Sequence of the first protein:
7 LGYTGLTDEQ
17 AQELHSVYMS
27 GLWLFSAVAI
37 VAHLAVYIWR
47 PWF

Residue-level contacts at the interface:
Residue M25 in the first protein is in contact with residue A24 in the second protein (closest heavy-atom distance 4.2 Å).
Residue W48 in the first protein is in contact with residue F10 in the second protein (closest heavy-atom distance 4.1 Å).
Residue S22 in the first protein contacts residue A24 in the second protein (closest heavy-atom distance 3.4 Å).
Residue I44 in the first protein contacts residue Y3 in the second protein (closest heavy-atom distance 3.7 Å).
Residue L40 in the first protein contacts residue I7 in the second protein (closest heavy-atom distance 3.9 Å).
Residue I36 in the first protein contacts residue F10 in the second protein (closest heavy-atom distance 3.7 Å).
Residue S22 in the first protein contacts residue Q27 in the second protein (closest heavy-atom distance 4.3 Å).
Residue Y43 in the first protein contacts residue F10 in the second protein (closest heavy-atom distance 3.6 Å).
Residue L40 in the first protein interacts with residue F10 in the second protein (closest heavy-atom distance 3.8 Å).
Residue W29 in the first protein is in contact with residue G20 in the second protein (closest heavy-atom distance 3.3 Å).
Residue I36 in the first protein is in contact with residue L14 in the second protein (closest heavy-atom distance 4.3 Å).
Residue L30 in the first protein interacts with residue F21 in the second protein (closest heavy-atom distance 4.2 Å).
Residue W29 in the first protein interacts with residue A24 in the second protein (closest heavy-atom distance 4.6 Å).
Residue E19 in the first protein interacts with residue A28 in the second protein (closest heavy-atom distance 4.4 Å).
Residue S26 in the first protein is in contact with residue E25 in the second protein (closest heavy-atom distance 4.0 Å).
Residue I36 in the first protein interacts with residue C17 in the second protein (closest heavy-atom distance 3.5 Å).
Residue P47 in the first protein contacts residue Y3 in the second protein (closest heavy-atom distance 3.9 Å).
Residue H39 in the first protein is in contact with residue F10 in the second protein (closest heavy-atom distance 3.9 Å).
Residue V37 in the first protein contacts residue L14 in the second protein (closest heavy-atom distance 4.4 Å).
Residue Q18 in the first protein contacts residue Q27 in the second protein (closest heavy-atom distance 4.8 Å).
Residue S26 in the first protein interacts with residue F21 in the second protein (closest heavy-atom distance 3.2 Å).
Residue S32 in the first protein is in contact with residue C17 in the second protein (closest heavy-atom distance 3.7 Å).
Residue W29 in the first protein contacts residue C17 in the second protein (closest heavy-atom distance 3.8 Å).
Residue W29 in the first protein is in contact with residue F21 in the second protein (closest heavy-atom distance 3.6 Å).
Residue A33 in the first protein is in contact with residue C17 in the second protein (closest heavy-atom distance 3.9 Å).
Residue I44 in the first protein is in contact with residue I7 in the second protein (closest heavy-atom distance 3.9 Å).
Residue L40 in the first protein contacts residue L11 in the second protein (closest heavy-atom distance 4.7 Å).
Residue Y43 in the first protein contacts residue Y3 in the second protein (closest heavy-atom distance 3.0 Å).
Residue Q18 in the first protein interacts with residue A28 in the second protein (closest heavy-atom distance 3.7 Å).
Residue Y43 in the first protein interacts with residue G6 in the second protein (closest heavy-atom distance 4.5 Å).
Residue A33 in the first protein interacts with residue L14 in the second protein (closest heavy-atom distance 3.8 Å).
Residue S26 in the first protein contacts residue A24 in the second protein (closest heavy-atom distance 3.9 Å).
Residue S22 in the first protein is in contact with residue A28 in the second protein (closest heavy-atom distance 3.0 Å).
Residue W29 in the first protein is in contact with residue V16 in the second protein (closest heavy-atom distance 4.3 Å).
Residue I36 in the first protein interacts with residue M13 in the second protein (closest heavy-atom distance 3.8 Å).
Residue Y43 in the first protein contacts residue I7 in the second protein (closest heavy-atom distance 3.8 Å).

Sequence of the second protein:
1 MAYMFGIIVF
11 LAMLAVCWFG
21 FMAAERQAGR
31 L

This data describes a binding interaction between two proteins.